This data describes a binding interaction between two proteins.

Sequence of protein 2:
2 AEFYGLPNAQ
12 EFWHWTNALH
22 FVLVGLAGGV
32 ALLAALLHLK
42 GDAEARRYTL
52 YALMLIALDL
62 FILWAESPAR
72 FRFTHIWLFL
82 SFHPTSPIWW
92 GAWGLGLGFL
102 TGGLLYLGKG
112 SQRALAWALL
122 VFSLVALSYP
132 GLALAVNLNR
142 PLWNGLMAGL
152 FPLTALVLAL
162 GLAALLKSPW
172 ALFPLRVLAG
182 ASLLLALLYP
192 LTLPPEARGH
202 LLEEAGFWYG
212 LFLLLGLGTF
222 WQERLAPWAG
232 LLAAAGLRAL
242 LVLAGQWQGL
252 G

Sequence of protein 1:
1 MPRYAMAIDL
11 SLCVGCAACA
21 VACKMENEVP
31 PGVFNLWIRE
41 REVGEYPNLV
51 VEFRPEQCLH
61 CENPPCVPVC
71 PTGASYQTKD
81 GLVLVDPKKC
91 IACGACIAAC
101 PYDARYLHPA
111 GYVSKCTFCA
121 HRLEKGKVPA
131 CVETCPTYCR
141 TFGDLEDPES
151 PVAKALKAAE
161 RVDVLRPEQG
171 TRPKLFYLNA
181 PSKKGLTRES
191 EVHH

Interface contacts:
Residue L251 in protein 2 interacts with residue R188 in protein 1 (closest heavy-atom distance 3.4 Å).
Residue N138 in protein 2 contacts residue A98 in protein 1 (closest heavy-atom distance 3.5 Å).
Residue G6 in protein 2 is in contact with residue F34 in protein 1 (closest heavy-atom distance 3.5 Å).
Residue L79 in protein 2 is in contact with residue P71 in protein 1 (closest heavy-atom distance 3.3 Å).
Residue Y5 in protein 2 interacts with residue G15 in protein 1 (closest heavy-atom distance 3.1 Å).
Residue N140 in protein 2 is in contact with residue R166 in protein 1 (closest heavy-atom distance 3.2 Å).
Residue G252 in protein 2 interacts with residue E189 in protein 1 (closest heavy-atom distance 3.5 Å).
Residue S87 in protein 2 interacts with residue V69 in protein 1 (closest heavy-atom distance 3.2 Å).
Residue Q249 in protein 2 contacts residue D103 in protein 1 (closest heavy-atom distance 2.8 Å).
Residue N9 in protein 2 contacts residue D103 in protein 1 (closest heavy-atom distance 3.1 Å).
Residue H84 in protein 2 is in contact with residue P71 in protein 1 (closest heavy-atom distance 3.0 Å).
Residue W78 in protein 2 is in contact with residue K88 in protein 1 (closest heavy-atom distance 3.4 Å).
Residue A70 in protein 2 contacts residue G111 in protein 1 (closest heavy-atom distance 3.2 Å).
Residue N140 in protein 2 is in contact with residue A99 in protein 1 (closest heavy-atom distance 3.5 Å).
Residue E3 in protein 2 is in contact with residue E40 in protein 1 (closest heavy-atom distance 2.6 Å).
Residue Y5 in protein 2 is in contact with residue W37 in protein 1 (closest heavy-atom distance 3.2 Å).
Residue R141 in protein 2 interacts with residue A98 in protein 1 (closest heavy-atom distance 2.9 Å).
Residue S87 in protein 2 interacts with residue P71 in protein 1 (closest heavy-atom distance 3.2 Å).
Residue R73 in protein 2 is in contact with residue C90 in protein 1 (closest heavy-atom distance 3.0 Å).
Residue S87 in protein 2 interacts with residue C70 in protein 1 (closest heavy-atom distance 3.5 Å).
Residue Q249 in protein 2 is in contact with residue P101 in protein 1 (closest heavy-atom distance 3.4 Å).
Residue Q249 in protein 2 contacts residue C100 in protein 1 (closest heavy-atom distance 2.9 Å).
Residue R73 in protein 2 interacts with residue A110 in protein 1 (closest heavy-atom distance 3.3 Å).
Residue T86 in protein 2 is in contact with residue P68 in protein 1 (closest heavy-atom distance 2.6 Å).
Residue P69 in protein 2 is in contact with residue L107 in protein 1 (closest heavy-atom distance 3.2 Å).
Residue A2 in protein 2 is in contact with residue E40 in protein 1 (closest heavy-atom distance 3.3 Å).
Residue F13 in protein 2 contacts residue I97 in protein 1 (closest heavy-atom distance 3.4 Å).
Residue H84 in protein 2 contacts residue T72 in protein 1 (closest heavy-atom distance 3.2 Å).
Residue N140 in protein 2 is in contact with residue Q169 in protein 1 (closest heavy-atom distance 3.5 Å).
Residue L139 in protein 2 interacts with residue Q169 in protein 1 (closest heavy-atom distance 3.5 Å).
Residue N138 in protein 2 is in contact with residue A99 in protein 1 (closest heavy-atom distance 3.2 Å).
Residue W78 in protein 2 contacts residue T72 in protein 1 (closest heavy-atom distance 3.5 Å).
Residue W78 in protein 2 contacts residue K89 in protein 1 (closest heavy-atom distance 3.5 Å).
Residue S87 in protein 2 interacts with residue P68 in protein 1 (closest heavy-atom distance 3.3 Å).
Residue Q249 in protein 2 is in contact with residue R166 in protein 1 (closest heavy-atom distance 2.4 Å).
Residue N9 in protein 2 interacts with residue F34 in protein 1 (closest heavy-atom distance 2.7 Å).
Residue W14 in protein 2 contacts residue C93 in protein 1 (closest heavy-atom distance 2.7 Å).
Residue H84 in protein 2 is in contact with residue G73 in protein 1 (closest heavy-atom distance 3.3 Å).
Residue A2 in protein 2 is in contact with residue R41 in protein 1 (closest heavy-atom distance 3.4 Å).
Residue T75 in protein 2 interacts with residue C90 in protein 1 (closest heavy-atom distance 2.9 Å).
Residue E3 in protein 2 interacts with residue R39 in protein 1 (closest heavy-atom distance 3.4 Å).
Residue L7 in protein 2 interacts with residue F34 in protein 1 (closest heavy-atom distance 3.3 Å).
Residue N140 in protein 2 contacts residue A98 in protein 1 (closest heavy-atom distance 2.9 Å).
Residue P8 in protein 2 contacts residue W37 in protein 1 (closest heavy-atom distance 3.4 Å).
Residue P69 in protein 2 contacts residue A92 in protein 1 (closest heavy-atom distance 3.5 Å).
Residue N140 in protein 2 is in contact with residue P101 in protein 1 (closest heavy-atom distance 3.5 Å).
Residue F4 in protein 2 is in contact with residue I38 in protein 1 (closest heavy-atom distance 3.0 Å).
Residue P69 in protein 2 interacts with residue G111 in protein 1 (closest heavy-atom distance 3.4 Å).
Residue R73 in protein 2 interacts with residue P87 in protein 1 (closest heavy-atom distance 2.9 Å).
Residue G252 in protein 2 contacts residue S190 in protein 1 (closest heavy-atom distance 2.7 Å).
Residue T75 in protein 2 interacts with residue K88 in protein 1 (closest heavy-atom distance 2.6 Å).
Residue R73 in protein 2 contacts residue Y112 in protein 1 (closest heavy-atom distance 3.1 Å).
Residue N140 in protein 2 contacts residue C100 in protein 1 (closest heavy-atom distance 3.4 Å).
Residue S68 in protein 2 is in contact with residue I91 in protein 1 (closest heavy-atom distance 2.9 Å).
Residue Y5 in protein 2 contacts residue I38 in protein 1 (closest heavy-atom distance 2.9 Å).
Residue N9 in protein 2 is in contact with residue R105 in protein 1 (closest heavy-atom distance 3.3 Å).
Residue W90 in protein 2 contacts residue P71 in protein 1 (closest heavy-atom distance 2.9 Å).
Residue A10 in protein 2 interacts with residue D103 in protein 1 (closest heavy-atom distance 3.3 Å).
Residue R141 in protein 2 is in contact with residue I97 in protein 1 (closest heavy-atom distance 2.8 Å).
Residue F13 in protein 2 contacts residue A98 in protein 1 (closest heavy-atom distance 3.5 Å).